This data describes a binding interaction between two proteins.

Interface contacts:
Residue W373 in chain A is in contact with residue V303 in chain B (closest heavy-atom distance 4.5 Å).
Residue L380 in chain A is in contact with residue A298 in chain B (closest heavy-atom distance 4.7 Å).
Residue K303 in chain A contacts residue K306 in chain B (closest heavy-atom distance 3.4 Å).
Residue K303 in chain A contacts residue A304 in chain B (closest heavy-atom distance 4.2 Å).
Residue I305 in chain A contacts residue K306 in chain B (closest heavy-atom distance 4.5 Å).
Residue N304 in chain A is in contact with residue V303 in chain B (closest heavy-atom distance 3.8 Å).
Residue Q376 in chain A interacts with residue N301 in chain B (closest heavy-atom distance 2.8 Å).
Residue W373 in chain A interacts with residue N301 in chain B (closest heavy-atom distance 3.2 Å).
Residue V302 in chain A interacts with residue V303 in chain B (closest heavy-atom distance 4.2 Å).
Residue R369 in chain A contacts residue V303 in chain B (closest heavy-atom distance 4.7 Å).
Residue L380 in chain A is in contact with residue N301 in chain B (closest heavy-atom distance 3.3 Å).
Residue N304 in chain A is in contact with residue S302 in chain B (closest heavy-atom distance 3.4 Å).
Residue M384 in chain A is in contact with residue V295 in chain B (closest heavy-atom distance 4.3 Å).
Residue Q376 in chain A interacts with residue V303 in chain B (closest heavy-atom distance 4.7 Å).
Residue K303 in chain A is in contact with residue V303 in chain B (closest heavy-atom distance 2.8 Å).
Residue E372 in chain A contacts residue V303 in chain B (closest heavy-atom distance 3.2 Å).
Residue W373 in chain A is in contact with residue V300 in chain B (closest heavy-atom distance 3.6 Å).

Sequence of chain B:
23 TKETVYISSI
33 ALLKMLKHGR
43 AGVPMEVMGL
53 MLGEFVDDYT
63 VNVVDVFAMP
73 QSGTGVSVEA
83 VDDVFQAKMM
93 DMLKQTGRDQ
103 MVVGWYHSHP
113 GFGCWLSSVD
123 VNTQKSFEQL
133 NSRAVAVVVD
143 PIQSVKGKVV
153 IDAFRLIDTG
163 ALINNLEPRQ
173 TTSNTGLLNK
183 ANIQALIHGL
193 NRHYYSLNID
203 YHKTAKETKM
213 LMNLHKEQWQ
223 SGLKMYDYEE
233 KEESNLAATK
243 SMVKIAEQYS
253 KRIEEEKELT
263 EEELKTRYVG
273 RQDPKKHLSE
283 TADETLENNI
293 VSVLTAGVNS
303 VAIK

Sequence of chain A:
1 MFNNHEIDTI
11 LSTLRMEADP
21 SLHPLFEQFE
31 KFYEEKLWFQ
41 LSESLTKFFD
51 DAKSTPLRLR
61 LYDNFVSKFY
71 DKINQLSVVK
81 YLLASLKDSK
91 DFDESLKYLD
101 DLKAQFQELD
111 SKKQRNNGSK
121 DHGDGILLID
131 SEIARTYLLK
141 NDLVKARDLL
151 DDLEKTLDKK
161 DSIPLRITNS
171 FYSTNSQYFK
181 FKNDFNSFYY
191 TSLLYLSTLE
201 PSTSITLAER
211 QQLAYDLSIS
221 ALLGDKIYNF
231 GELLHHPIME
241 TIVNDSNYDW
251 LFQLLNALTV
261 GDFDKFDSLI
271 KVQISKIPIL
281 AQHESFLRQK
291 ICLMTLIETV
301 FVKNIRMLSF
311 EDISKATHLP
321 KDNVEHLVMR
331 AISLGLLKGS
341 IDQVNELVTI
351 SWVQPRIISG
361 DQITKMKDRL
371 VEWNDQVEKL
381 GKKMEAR